The following describes two proteins that form a bound complex.

Sequence of the first protein:
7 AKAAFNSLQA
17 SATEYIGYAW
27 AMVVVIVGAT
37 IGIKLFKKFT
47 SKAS

Residue-level contacts at the interface:
Residue I32 in the second protein is in contact with residue A49 in the first protein (closest heavy-atom distance 4.0 Å).
Residue A18 in the second protein contacts residue F45 in the first protein (closest heavy-atom distance 4.4 Å).
Residue Y21 in the second protein contacts residue F45 in the first protein (closest heavy-atom distance 3.6 Å).
Residue P6 in the second protein is in contact with residue W26 in the first protein (closest heavy-atom distance 4.2 Å).
Residue Y21 in the second protein contacts residue I39 in the first protein (closest heavy-atom distance 5.0 Å).
Residue Y21 in the second protein contacts residue L41 in the first protein (closest heavy-atom distance 4.0 Å).
Residue M28 in the second protein is in contact with residue F45 in the first protein (closest heavy-atom distance 4.7 Å).
Residue P6 in the second protein contacts residue V30 in the first protein (closest heavy-atom distance 4.7 Å).
Residue M28 in the second protein interacts with residue A49 in the first protein (closest heavy-atom distance 3.1 Å).
Residue A25 in the second protein is in contact with residue A49 in the first protein (closest heavy-atom distance 3.6 Å).
Residue L14 in the second protein interacts with residue G34 in the first protein (closest heavy-atom distance 4.1 Å).
Residue I22 in the second protein contacts residue F45 in the first protein (closest heavy-atom distance 3.6 Å).
Residue A10 in the second protein contacts residue V30 in the first protein (closest heavy-atom distance 4.0 Å).
Residue Y21 in the second protein interacts with residue G38 in the first protein (closest heavy-atom distance 3.4 Å).
Residue M28 in the second protein is in contact with residue T46 in the first protein (closest heavy-atom distance 3.9 Å).
Residue V29 in the second protein interacts with residue A49 in the first protein (closest heavy-atom distance 3.3 Å).
Residue L14 in the second protein contacts residue I37 in the first protein (closest heavy-atom distance 3.7 Å).
Residue L14 in the second protein interacts with residue V33 in the first protein (closest heavy-atom distance 4.6 Å).
Residue A25 in the second protein contacts residue F45 in the first protein (closest heavy-atom distance 4.2 Å).
Residue Y21 in the second protein is in contact with residue F42 in the first protein (closest heavy-atom distance 3.8 Å).
Residue A18 in the second protein is in contact with residue L41 in the first protein (closest heavy-atom distance 4.1 Å).
Residue I32 in the second protein interacts with residue S50 in the first protein (closest heavy-atom distance 3.8 Å).
Residue L14 in the second protein is in contact with residue L41 in the first protein (closest heavy-atom distance 4.9 Å).
Residue A7 in the second protein contacts residue W26 in the first protein (closest heavy-atom distance 4.3 Å).
Residue M28 in the second protein is in contact with residue S50 in the first protein (closest heavy-atom distance 4.2 Å).

Sequence of the second protein:
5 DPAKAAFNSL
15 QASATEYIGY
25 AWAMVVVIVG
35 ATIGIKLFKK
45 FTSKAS